Sequence of the first protein:
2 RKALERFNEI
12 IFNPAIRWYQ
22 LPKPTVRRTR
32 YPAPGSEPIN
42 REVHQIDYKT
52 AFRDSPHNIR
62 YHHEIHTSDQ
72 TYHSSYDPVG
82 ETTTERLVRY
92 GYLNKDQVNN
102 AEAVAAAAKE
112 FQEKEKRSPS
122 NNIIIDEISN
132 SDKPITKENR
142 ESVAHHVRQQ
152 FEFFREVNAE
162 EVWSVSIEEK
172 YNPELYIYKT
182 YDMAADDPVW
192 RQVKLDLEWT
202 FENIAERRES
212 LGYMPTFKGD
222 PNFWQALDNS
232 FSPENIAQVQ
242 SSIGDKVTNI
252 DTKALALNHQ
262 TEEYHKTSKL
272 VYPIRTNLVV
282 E

Residue-level contacts at the interface:
Residue T72 in the first protein interacts with residue I24 in the second protein (closest heavy-atom distance 3.3 Å).
Residue F154 in the first protein contacts residue L105 in the second protein (closest heavy-atom distance 4.0 Å).
Residue F155 in the first protein interacts with residue L105 in the second protein (closest heavy-atom distance 4.0 Å).
Residue S130 in the first protein is in contact with residue Q7 in the second protein (closest heavy-atom distance 3.9 Å).
Residue P79 in the first protein is in contact with residue N19 in the second protein (closest heavy-atom distance 3.5 Å).
Residue G81 in the first protein interacts with residue E16 in the second protein (closest heavy-atom distance 3.1 Å).
Residue Q151 in the first protein contacts residue M6 in the second protein (closest heavy-atom distance 3.6 Å).
Residue V158 in the first protein is in contact with residue L105 in the second protein (closest heavy-atom distance 4.0 Å).
Residue V80 in the first protein interacts with residue E16 in the second protein (closest heavy-atom distance 3.4 Å).
Residue S75 in the first protein is in contact with residue K21 in the second protein (closest heavy-atom distance 3.5 Å).
Residue F155 in the first protein contacts residue L54 in the second protein (closest heavy-atom distance 4.1 Å).
Residue H74 in the first protein interacts with residue W23 in the second protein (closest heavy-atom distance 3.0 Å).
Residue Y77 in the first protein is in contact with residue I9 in the second protein (closest heavy-atom distance 4.0 Å).
Residue I136 in the first protein contacts residue I13 in the second protein (closest heavy-atom distance 3.8 Å).
Residue S75 in the first protein is in contact with residue Q7 in the second protein (closest heavy-atom distance 3.2 Å).
Residue Y73 in the first protein is in contact with residue W23 in the second protein (closest heavy-atom distance 3.4 Å).
Residue S76 in the first protein interacts with residue S20 in the second protein (closest heavy-atom distance 3.4 Å).
Residue H147 in the first protein contacts residue M6 in the second protein (closest heavy-atom distance 3.7 Å).
Residue Q71 in the first protein contacts residue S25 in the second protein (closest heavy-atom distance 3.6 Å).
Residue Q151 in the first protein contacts residue Q10 in the second protein (closest heavy-atom distance 3.6 Å).
Residue E161 in the first protein is in contact with residue K4 in the second protein (closest heavy-atom distance 3.5 Å).
Residue H74 in the first protein is in contact with residue K21 in the second protein (closest heavy-atom distance 4.2 Å).
Residue Y77 in the first protein interacts with residue Q7 in the second protein (closest heavy-atom distance 3.0 Å).
Residue K138 in the first protein contacts residue E16 in the second protein (closest heavy-atom distance 3.8 Å).
Residue I129 in the first protein is in contact with residue M22 in the second protein (closest heavy-atom distance 4.0 Å).
Residue E161 in the first protein contacts residue N3 in the second protein (closest heavy-atom distance 3.9 Å).
Residue N159 in the first protein interacts with residue F104 in the second protein (closest heavy-atom distance 2.6 Å).
Residue S75 in the first protein is in contact with residue S20 in the second protein (closest heavy-atom distance 3.9 Å).
Residue I129 in the first protein interacts with residue I24 in the second protein (closest heavy-atom distance 3.7 Å).
Residue D70 in the first protein is in contact with residue K27 in the second protein (closest heavy-atom distance 3.3 Å).
Residue V80 in the first protein interacts with residue I13 in the second protein (closest heavy-atom distance 4.0 Å).
Residue D127 in the first protein interacts with residue Q7 in the second protein (closest heavy-atom distance 3.6 Å).
Residue H147 in the first protein interacts with residue Q10 in the second protein (closest heavy-atom distance 3.4 Å).
Residue V166 in the first protein interacts with residue K106 in the second protein (closest heavy-atom distance 3.3 Å).
Residue N159 in the first protein contacts residue K106 in the second protein (closest heavy-atom distance 3.9 Å).
Residue Y77 in the first protein is in contact with residue M22 in the second protein (closest heavy-atom distance 3.9 Å).
Residue H74 in the first protein contacts residue T83 in the second protein (closest heavy-atom distance 3.6 Å).
Residue Y77 in the first protein interacts with residue S20 in the second protein (closest heavy-atom distance 3.0 Å).
Residue S165 in the first protein interacts with residue K106 in the second protein (closest heavy-atom distance 3.3 Å).
Residue P79 in the first protein is in contact with residue E16 in the second protein (closest heavy-atom distance 3.4 Å).
Residue P79 in the first protein is in contact with residue L18 in the second protein (closest heavy-atom distance 3.7 Å).
Residue I129 in the first protein contacts residue Y5 in the second protein (closest heavy-atom distance 3.5 Å).
Residue F154 in the first protein contacts residue K4 in the second protein (closest heavy-atom distance 3.5 Å).
Residue Y73 in the first protein interacts with residue I24 in the second protein (closest heavy-atom distance 2.8 Å).
Residue E162 in the first protein interacts with residue K106 in the second protein (closest heavy-atom distance 3.3 Å).
Residue S76 in the first protein contacts residue K21 in the second protein (closest heavy-atom distance 3.6 Å).
Residue H74 in the first protein is in contact with residue M22 in the second protein (closest heavy-atom distance 3.1 Å).
Residue H147 in the first protein interacts with residue I13 in the second protein (closest heavy-atom distance 3.5 Å).
Residue Y77 in the first protein is in contact with residue N19 in the second protein (closest heavy-atom distance 3.6 Å).
Residue H147 in the first protein is in contact with residue I9 in the second protein (closest heavy-atom distance 3.4 Å).
Residue S69 in the first protein is in contact with residue K26 in the second protein (closest heavy-atom distance 3.7 Å).
Residue T72 in the first protein is in contact with residue S25 in the second protein (closest heavy-atom distance 3.7 Å).
Residue F154 in the first protein contacts residue Y5 in the second protein (closest heavy-atom distance 3.8 Å).
Residue Q71 in the first protein contacts residue K26 in the second protein (closest heavy-atom distance 3.0 Å).
Residue S75 in the first protein is in contact with residue M22 in the second protein (closest heavy-atom distance 3.0 Å).
Residue V80 in the first protein contacts residue F12 in the second protein (closest heavy-atom distance 3.5 Å).
Residue F154 in the first protein is in contact with residue M6 in the second protein (closest heavy-atom distance 3.7 Å).
Residue Q150 in the first protein interacts with residue M6 in the second protein (closest heavy-atom distance 3.7 Å).
Residue F155 in the first protein interacts with residue F104 in the second protein (closest heavy-atom distance 3.2 Å).
Residue I129 in the first protein interacts with residue Q7 in the second protein (closest heavy-atom distance 3.2 Å).

Sequence of the second protein:
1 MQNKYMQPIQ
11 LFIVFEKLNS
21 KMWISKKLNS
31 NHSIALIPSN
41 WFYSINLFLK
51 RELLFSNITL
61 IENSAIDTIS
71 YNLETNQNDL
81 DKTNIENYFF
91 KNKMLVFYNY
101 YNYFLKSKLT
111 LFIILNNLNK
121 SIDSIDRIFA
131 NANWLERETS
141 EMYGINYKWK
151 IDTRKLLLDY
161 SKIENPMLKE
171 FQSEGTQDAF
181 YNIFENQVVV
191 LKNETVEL

These two protein chains interact to form a complex.